These two protein chains interact to form a complex.

Sequence of chain A:
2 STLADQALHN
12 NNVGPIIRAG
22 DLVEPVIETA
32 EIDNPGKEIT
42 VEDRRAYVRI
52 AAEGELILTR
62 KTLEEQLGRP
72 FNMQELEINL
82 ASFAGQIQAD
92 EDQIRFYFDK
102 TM

Residue-level contacts at the interface:
Residue D308 in chain B interacts with residue D100 in chain A (closest heavy-atom distance 2.8 Å).
Residue W297 in chain B interacts with residue Y48 in chain A (closest heavy-atom distance 3.2 Å).
Residue Y295 in chain B interacts with residue A5 in chain A (closest heavy-atom distance 3.6 Å).
Residue S232 in chain B interacts with residue S83 in chain A (closest heavy-atom distance 3.3 Å).
Residue R233 in chain B contacts residue E78 in chain A (closest heavy-atom distance 2.9 Å).
Residue E64 in chain B is in contact with residue I79 in chain A (closest heavy-atom distance 3.5 Å).
Residue T229 in chain B contacts residue I79 in chain A (closest heavy-atom distance 3.6 Å).
Residue I299 in chain B contacts residue A5 in chain A (closest heavy-atom distance 3.7 Å).
Residue K313 in chain B contacts residue L9 in chain A (closest heavy-atom distance 3.7 Å).
Residue S232 in chain B contacts residue A82 in chain A (closest heavy-atom distance 2.6 Å).
Residue R304 in chain B is in contact with residue K101 in chain A (closest heavy-atom distance 2.8 Å).
Residue E296 in chain B contacts residue Y48 in chain A (closest heavy-atom distance 2.8 Å).
Residue E214 in chain B interacts with residue R46 in chain A (closest heavy-atom distance 3.4 Å).
Residue I307 in chain B contacts residue L9 in chain A (closest heavy-atom distance 3.7 Å).
Residue P50 in chain B is in contact with residue I88 in chain A (closest heavy-atom distance 3.7 Å).
Residue N202 in chain B contacts residue S83 in chain A (closest heavy-atom distance 3.6 Å).
Residue W297 in chain B interacts with residue S83 in chain A (closest heavy-atom distance 3.8 Å).
Residue Q301 in chain B is in contact with residue S83 in chain A (closest heavy-atom distance 3.2 Å).
Residue Q228 in chain B is in contact with residue A82 in chain A (closest heavy-atom distance 3.2 Å).
Residue Q236 in chain B is in contact with residue F84 in chain A (closest heavy-atom distance 3.7 Å).
Residue R304 in chain B interacts with residue L9 in chain A (closest heavy-atom distance 3.6 Å).
Residue Q288 in chain B interacts with residue R45 in chain A (closest heavy-atom distance 3.5 Å).
Residue T229 in chain B is in contact with residue L81 in chain A (closest heavy-atom distance 3.5 Å).
Residue Q301 in chain B contacts residue F84 in chain A (closest heavy-atom distance 3.3 Å).
Residue L321 in chain B interacts with residue S2 in chain A (closest heavy-atom distance 3.8 Å).
Residue D308 in chain B interacts with residue Q87 in chain A (closest heavy-atom distance 2.7 Å).
Residue S232 in chain B contacts residue F84 in chain A (closest heavy-atom distance 3.8 Å).
Residue R6 in chain B interacts with residue Q75 in chain A (closest heavy-atom distance 2.8 Å).
Residue E296 in chain B interacts with residue R50 in chain A (closest heavy-atom distance 2.9 Å).
Residue L321 in chain B interacts with residue A5 in chain A (closest heavy-atom distance 3.5 Å).
Residue L206 in chain B is in contact with residue A82 in chain A (closest heavy-atom distance 3.7 Å).
Residue K52 in chain B contacts residue Q75 in chain A (closest heavy-atom distance 3.1 Å).
Residue R304 in chain B is in contact with residue F99 in chain A (closest heavy-atom distance 3.5 Å).
Residue D308 in chain B is in contact with residue K101 in chain A (closest heavy-atom distance 2.9 Å).
Residue Q301 in chain B is in contact with residue R50 in chain A (closest heavy-atom distance 2.8 Å).
Residue A210 in chain B is in contact with residue A47 in chain A (closest heavy-atom distance 3.5 Å).
Residue K65 in chain B is in contact with residue E78 in chain A (closest heavy-atom distance 3.0 Å).
Residue Q62 in chain B interacts with residue E78 in chain A (closest heavy-atom distance 3.2 Å).
Residue N222 in chain B interacts with residue R19 in chain A (closest heavy-atom distance 2.9 Å).
Residue E303 in chain B contacts residue L9 in chain A (closest heavy-atom distance 3.5 Å).
Residue W297 in chain B is in contact with residue R50 in chain A (closest heavy-atom distance 3.3 Å).
Residue R304 in chain B interacts with residue M103 in chain A (closest heavy-atom distance 3.3 Å).
Residue A209 in chain B interacts with residue A47 in chain A (closest heavy-atom distance 3.1 Å).
Residue I299 in chain B contacts residue A8 in chain A (closest heavy-atom distance 3.7 Å).
Residue E57 in chain B is in contact with residue Q75 in chain A (closest heavy-atom distance 3.8 Å).
Residue S225 in chain B contacts residue R19 in chain A (closest heavy-atom distance 3.0 Å).
Residue D308 in chain B contacts residue F99 in chain A (closest heavy-atom distance 3.3 Å).
Residue R304 in chain B interacts with residue N12 in chain A (closest heavy-atom distance 3.0 Å).
Residue G300 in chain B interacts with residue N11 in chain A (closest heavy-atom distance 3.0 Å).
Residue I307 in chain B contacts residue K101 in chain A (closest heavy-atom distance 3.0 Å).
Residue R304 in chain B is in contact with residue N11 in chain A (closest heavy-atom distance 2.8 Å).
Residue G300 in chain B contacts residue A8 in chain A (closest heavy-atom distance 3.5 Å).
Residue Q301 in chain B interacts with residue I17 in chain A (closest heavy-atom distance 3.8 Å).
Residue I307 in chain B interacts with residue M103 in chain A (closest heavy-atom distance 3.7 Å).
Residue F293 in chain B interacts with residue Y48 in chain A (closest heavy-atom distance 3.5 Å).
Residue A210 in chain B is in contact with residue R45 in chain A (closest heavy-atom distance 3.3 Å).
Residue S226 in chain B interacts with residue R19 in chain A (closest heavy-atom distance 3.5 Å).
Residue T229 in chain B is in contact with residue E78 in chain A (closest heavy-atom distance 3.1 Å).
Residue Y51 in chain B is in contact with residue E78 in chain A (closest heavy-atom distance 3.4 Å).
Residue L206 in chain B contacts residue Y48 in chain A (closest heavy-atom distance 3.4 Å).

Sequence of chain B:
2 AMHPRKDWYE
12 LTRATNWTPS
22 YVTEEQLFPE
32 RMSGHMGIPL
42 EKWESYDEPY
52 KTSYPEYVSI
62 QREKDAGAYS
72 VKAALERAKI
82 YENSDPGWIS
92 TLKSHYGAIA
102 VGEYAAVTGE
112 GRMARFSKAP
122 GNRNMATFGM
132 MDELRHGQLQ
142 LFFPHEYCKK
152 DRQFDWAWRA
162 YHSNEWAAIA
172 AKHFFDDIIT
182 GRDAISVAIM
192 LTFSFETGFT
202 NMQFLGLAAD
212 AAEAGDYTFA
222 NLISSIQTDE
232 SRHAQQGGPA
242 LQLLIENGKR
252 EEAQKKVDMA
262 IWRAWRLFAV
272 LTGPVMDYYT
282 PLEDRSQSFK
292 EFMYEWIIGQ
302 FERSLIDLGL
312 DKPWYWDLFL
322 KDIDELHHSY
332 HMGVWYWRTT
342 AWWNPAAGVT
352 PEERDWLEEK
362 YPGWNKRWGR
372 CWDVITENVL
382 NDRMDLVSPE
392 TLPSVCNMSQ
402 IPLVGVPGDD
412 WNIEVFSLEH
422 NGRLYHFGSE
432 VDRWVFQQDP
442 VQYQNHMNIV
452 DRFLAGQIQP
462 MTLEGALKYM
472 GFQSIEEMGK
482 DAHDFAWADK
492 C